The following describes two proteins that form a bound complex.

Residue-level contacts at the interface:
Residue S292 in protein 1 is in contact with residue H139 in protein 2 (closest heavy-atom distance 3.5 Å).
Residue I277 in protein 1 contacts residue F120 in protein 2 (closest heavy-atom distance 4.0 Å).
Residue S292 in protein 1 is in contact with residue E137 in protein 2 (closest heavy-atom distance 3.5 Å).
Residue Y261 in protein 1 is in contact with residue W112 in protein 2 (closest heavy-atom distance 4.4 Å).
Residue R293 in protein 1 is in contact with residue E137 in protein 2 (closest heavy-atom distance 3.1 Å).
Residue I277 in protein 1 contacts residue A116 in protein 2 (closest heavy-atom distance 4.8 Å).

Sequence of protein 1:
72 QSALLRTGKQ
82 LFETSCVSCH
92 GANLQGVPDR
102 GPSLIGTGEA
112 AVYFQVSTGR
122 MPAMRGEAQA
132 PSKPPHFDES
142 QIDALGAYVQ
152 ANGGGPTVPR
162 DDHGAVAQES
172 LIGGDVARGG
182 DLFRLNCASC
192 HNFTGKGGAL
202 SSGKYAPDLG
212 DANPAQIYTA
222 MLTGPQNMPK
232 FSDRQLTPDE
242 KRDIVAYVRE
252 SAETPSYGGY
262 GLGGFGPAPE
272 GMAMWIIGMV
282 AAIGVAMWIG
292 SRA

Sequence of protein 2:
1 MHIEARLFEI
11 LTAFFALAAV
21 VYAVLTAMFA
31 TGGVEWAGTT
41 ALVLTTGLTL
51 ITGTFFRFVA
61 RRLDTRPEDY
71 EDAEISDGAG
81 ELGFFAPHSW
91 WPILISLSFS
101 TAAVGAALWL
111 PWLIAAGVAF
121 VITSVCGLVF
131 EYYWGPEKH